Sequence of the second protein:
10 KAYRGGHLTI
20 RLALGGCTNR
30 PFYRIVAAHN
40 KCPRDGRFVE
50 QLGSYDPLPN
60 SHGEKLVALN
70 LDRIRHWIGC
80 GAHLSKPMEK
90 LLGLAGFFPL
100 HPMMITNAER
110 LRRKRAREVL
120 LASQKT

Interface contacts:
Residue E188 in the first protein interacts with residue E63 in the second protein (closest heavy-atom distance 2.8 Å).
Residue L148 in the first protein is in contact with residue L93 in the second protein (closest heavy-atom distance 4.3 Å).
Residue E152 in the first protein contacts residue L93 in the second protein (closest heavy-atom distance 4.1 Å).
Residue T159 in the first protein interacts with residue V66 in the second protein (closest heavy-atom distance 3.2 Å).
Residue L181 in the first protein contacts residue L93 in the second protein (closest heavy-atom distance 3.5 Å).
Residue Y196 in the first protein is in contact with residue A67 in the second protein (closest heavy-atom distance 3.7 Å).
Residue E152 in the first protein interacts with residue M103 in the second protein (closest heavy-atom distance 3.4 Å).
Residue F158 in the first protein contacts residue L90 in the second protein (closest heavy-atom distance 3.6 Å).
Residue V173 in the first protein contacts residue A94 in the second protein (closest heavy-atom distance 4.0 Å).
Residue D160 in the first protein is in contact with residue D71 in the second protein (closest heavy-atom distance 3.9 Å).
Residue T159 in the first protein contacts residue L68 in the second protein (closest heavy-atom distance 3.0 Å).
Residue T151 in the first protein interacts with residue L110 in the second protein (closest heavy-atom distance 4.1 Å).
Residue I147 in the first protein interacts with residue A107 in the second protein (closest heavy-atom distance 3.8 Å).
Residue K155 in the first protein interacts with residue K64 in the second protein (closest heavy-atom distance 3.2 Å).
Residue F158 in the first protein contacts residue L68 in the second protein (closest heavy-atom distance 4.3 Å).
Residue M192 in the first protein interacts with residue L65 in the second protein (closest heavy-atom distance 3.7 Å).
Residue F158 in the first protein is in contact with residue V66 in the second protein (closest heavy-atom distance 3.4 Å).
Residue D145 in the first protein is in contact with residue L99 in the second protein (closest heavy-atom distance 3.3 Å).
Residue Y196 in the first protein is in contact with residue S53 in the second protein (closest heavy-atom distance 4.0 Å).
Residue R175 in the first protein interacts with residue G92 in the second protein (closest heavy-atom distance 3.8 Å).
Residue F158 in the first protein interacts with residue A94 in the second protein (closest heavy-atom distance 3.5 Å).
Residue K155 in the first protein is in contact with residue G62 in the second protein (closest heavy-atom distance 3.6 Å).
Residue T154 in the first protein is in contact with residue E63 in the second protein (closest heavy-atom distance 4.1 Å).
Residue V195 in the first protein contacts residue L65 in the second protein (closest heavy-atom distance 3.9 Å).
Residue T154 in the first protein contacts residue P58 in the second protein (closest heavy-atom distance 4.3 Å).
Residue D160 in the first protein is in contact with residue L70 in the second protein (closest heavy-atom distance 3.9 Å).
Residue L205 in the first protein interacts with residue H61 in the second protein (closest heavy-atom distance 4.2 Å).
Residue T154 in the first protein is in contact with residue K64 in the second protein (closest heavy-atom distance 3.4 Å).
Residue L181 in the first protein contacts residue A94 in the second protein (closest heavy-atom distance 3.4 Å).
Residue I161 in the first protein is in contact with residue A67 in the second protein (closest heavy-atom distance 3.5 Å).
Residue R191 in the first protein contacts residue H61 in the second protein (closest heavy-atom distance 3.2 Å).
Residue I147 in the first protein contacts residue R111 in the second protein (closest heavy-atom distance 3.4 Å).
Residue V157 in the first protein contacts residue K64 in the second protein (closest heavy-atom distance 3.9 Å).
Residue L148 in the first protein is in contact with residue L99 in the second protein (closest heavy-atom distance 4.2 Å).
Residue F158 in the first protein interacts with residue L93 in the second protein (closest heavy-atom distance 3.4 Å).
Residue I147 in the first protein is in contact with residue I104 in the second protein (closest heavy-atom distance 3.7 Å).
Residue I161 in the first protein contacts residue N69 in the second protein (closest heavy-atom distance 3.1 Å).
Residue T151 in the first protein contacts residue A107 in the second protein (closest heavy-atom distance 4.2 Å).
Residue K155 in the first protein is in contact with residue E63 in the second protein (closest heavy-atom distance 3.1 Å).
Residue Y196 in the first protein contacts residue V66 in the second protein (closest heavy-atom distance 4.0 Å).
Residue Y156 in the first protein interacts with residue Y54 in the second protein (closest heavy-atom distance 3.5 Å).
Residue V157 in the first protein contacts residue L65 in the second protein (closest heavy-atom distance 3.9 Å).
Residue R175 in the first protein contacts residue L93 in the second protein (closest heavy-atom distance 2.6 Å).
Residue Y156 in the first protein contacts residue V66 in the second protein (closest heavy-atom distance 4.2 Å).
Residue D160 in the first protein interacts with residue L68 in the second protein (closest heavy-atom distance 3.3 Å).
Residue V157 in the first protein contacts residue V66 in the second protein (closest heavy-atom distance 3.0 Å).
Residue L181 in the first protein is in contact with residue G95 in the second protein (closest heavy-atom distance 4.0 Å).
Residue R175 in the first protein contacts residue L99 in the second protein (closest heavy-atom distance 4.4 Å).
Residue K146 in the first protein interacts with residue R111 in the second protein (closest heavy-atom distance 3.1 Å).
Residue I161 in the first protein contacts residue L68 in the second protein (closest heavy-atom distance 2.6 Å).
Residue S162 in the first protein interacts with residue D71 in the second protein (closest heavy-atom distance 3.1 Å).
Residue T159 in the first protein contacts residue A67 in the second protein (closest heavy-atom distance 3.9 Å).
Residue V157 in the first protein contacts residue E63 in the second protein (closest heavy-atom distance 3.7 Å).
Residue Y156 in the first protein is in contact with residue K64 in the second protein (closest heavy-atom distance 2.9 Å).
Residue Y156 in the first protein contacts residue L93 in the second protein (closest heavy-atom distance 3.9 Å).
Residue I161 in the first protein interacts with residue L70 in the second protein (closest heavy-atom distance 3.9 Å).
Residue T154 in the first protein interacts with residue G62 in the second protein (closest heavy-atom distance 3.0 Å).
Residue I165 in the first protein contacts residue D71 in the second protein (closest heavy-atom distance 4.0 Å).
Residue E149 in the first protein interacts with residue R111 in the second protein (closest heavy-atom distance 2.9 Å).
Residue Y196 in the first protein is in contact with residue L65 in the second protein (closest heavy-atom distance 3.4 Å).

Sequence of the first protein:
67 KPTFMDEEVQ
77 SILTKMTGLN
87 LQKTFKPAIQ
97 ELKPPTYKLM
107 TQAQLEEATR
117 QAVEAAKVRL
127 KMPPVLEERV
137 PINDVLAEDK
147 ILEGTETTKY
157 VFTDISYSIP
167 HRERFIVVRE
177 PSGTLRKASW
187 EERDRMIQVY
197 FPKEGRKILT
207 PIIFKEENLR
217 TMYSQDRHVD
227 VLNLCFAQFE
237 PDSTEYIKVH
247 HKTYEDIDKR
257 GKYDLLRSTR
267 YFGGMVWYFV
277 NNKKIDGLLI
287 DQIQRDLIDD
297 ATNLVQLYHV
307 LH

The following describes two proteins that form a bound complex.